The following describes two proteins that form a bound complex.

Sequence of the first protein:
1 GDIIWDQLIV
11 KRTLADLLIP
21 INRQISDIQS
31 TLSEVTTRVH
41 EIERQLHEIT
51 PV

Interface contacts:
Residue R57 in the second protein interacts with residue E48 in the first protein (closest heavy-atom distance 4.5 Å).
Residue K11 in the second protein interacts with residue T13 in the first protein (closest heavy-atom distance 4.5 Å).
Residue V10 in the second protein is in contact with residue V10 in the first protein (closest heavy-atom distance 4.3 Å).
Residue N22 in the second protein interacts with residue Q24 in the first protein (closest heavy-atom distance 4.8 Å).
Residue I25 in the second protein contacts residue I21 in the first protein (closest heavy-atom distance 4.0 Å).
Residue L14 in the second protein interacts with residue V10 in the first protein (closest heavy-atom distance 4.1 Å).
Residue L46 in the second protein is in contact with residue Q45 in the first protein (closest heavy-atom distance 4.0 Å).
Residue I3 in the second protein is in contact with residue I9 in the first protein (closest heavy-atom distance 4.4 Å).
Residue I25 in the second protein interacts with residue I25 in the first protein (closest heavy-atom distance 4.3 Å).
Residue L46 in the second protein is in contact with residue I42 in the first protein (closest heavy-atom distance 3.7 Å).
Residue V39 in the second protein is in contact with residue V35 in the first protein (closest heavy-atom distance 4.4 Å).
Residue V39 in the second protein contacts residue R38 in the first protein (closest heavy-atom distance 4.0 Å).
Residue I21 in the second protein contacts residue I21 in the first protein (closest heavy-atom distance 3.6 Å).
Residue V39 in the second protein is in contact with residue I42 in the first protein (closest heavy-atom distance 3.9 Å).
Residue L18 in the second protein contacts residue L17 in the first protein (closest heavy-atom distance 3.8 Å).
Residue E43 in the second protein contacts residue I42 in the first protein (closest heavy-atom distance 3.8 Å).
Residue L14 in the second protein contacts residue L17 in the first protein (closest heavy-atom distance 3.5 Å).
Residue L18 in the second protein is in contact with residue L18 in the first protein (closest heavy-atom distance 4.0 Å).
Residue L46 in the second protein contacts residue I49 in the first protein (closest heavy-atom distance 4.0 Å).
Residue L32 in the second protein is in contact with residue V35 in the first protein (closest heavy-atom distance 4.2 Å).
Residue L32 in the second protein contacts residue L32 in the first protein (closest heavy-atom distance 4.0 Å).
Residue T36 in the second protein interacts with residue R38 in the first protein (closest heavy-atom distance 4.0 Å).
Residue L14 in the second protein contacts residue T13 in the first protein (closest heavy-atom distance 3.4 Å).
Residue A15 in the second protein contacts residue L17 in the first protein (closest heavy-atom distance 3.8 Å).
Residue R57 in the second protein interacts with residue I49 in the first protein (closest heavy-atom distance 3.6 Å).
Residue L32 in the second protein interacts with residue I28 in the first protein (closest heavy-atom distance 3.9 Å).
Residue L32 in the second protein is in contact with residue T31 in the first protein (closest heavy-atom distance 3.7 Å).
Residue V39 in the second protein contacts residue V39 in the first protein (closest heavy-atom distance 3.4 Å).
Residue I28 in the second protein contacts residue I28 in the first protein (closest heavy-atom distance 3.7 Å).
Residue L53 in the second protein interacts with residue I49 in the first protein (closest heavy-atom distance 4.2 Å).
Residue I3 in the second protein interacts with residue W5 in the first protein (closest heavy-atom distance 3.9 Å).
Residue I25 in the second protein contacts residue I28 in the first protein (closest heavy-atom distance 4.0 Å).
Residue L46 in the second protein contacts residue L46 in the first protein (closest heavy-atom distance 4.2 Å).
Residue H40 in the second protein is in contact with residue R38 in the first protein (closest heavy-atom distance 4.1 Å).
Residue Q7 in the second protein contacts residue I9 in the first protein (closest heavy-atom distance 3.8 Å).
Residue Q29 in the second protein contacts residue I28 in the first protein (closest heavy-atom distance 4.0 Å).
Residue V10 in the second protein interacts with residue T13 in the first protein (closest heavy-atom distance 3.4 Å).
Residue L18 in the second protein contacts residue L14 in the first protein (closest heavy-atom distance 4.0 Å).
Residue I42 in the second protein interacts with residue I42 in the first protein (closest heavy-atom distance 3.7 Å).
Residue L14 in the second protein is in contact with residue L14 in the first protein (closest heavy-atom distance 3.9 Å).
Residue R57 in the second protein interacts with residue P51 in the first protein (closest heavy-atom distance 4.6 Å).
Residue N22 in the second protein is in contact with residue I21 in the first protein (closest heavy-atom distance 3.5 Å).
Residue T36 in the second protein is in contact with residue V35 in the first protein (closest heavy-atom distance 3.3 Å).
Residue E43 in the second protein interacts with residue R38 in the first protein (closest heavy-atom distance 3.6 Å).
Residue R57 in the second protein interacts with residue V52 in the first protein (closest heavy-atom distance 4.8 Å).
Residue T36 in the second protein interacts with residue T31 in the first protein (closest heavy-atom distance 4.6 Å).
Residue T50 in the second protein is in contact with residue Q45 in the first protein (closest heavy-atom distance 4.3 Å).
Residue K11 in the second protein is in contact with residue L17 in the first protein (closest heavy-atom distance 3.6 Å).
Residue I25 in the second protein contacts residue Q24 in the first protein (closest heavy-atom distance 3.8 Å).
Residue Q7 in the second protein interacts with residue T13 in the first protein (closest heavy-atom distance 4.0 Å).
Residue T50 in the second protein interacts with residue I49 in the first protein (closest heavy-atom distance 3.7 Å).
Residue Q29 in the second protein is in contact with residue Q24 in the first protein (closest heavy-atom distance 3.8 Å).
Residue V35 in the second protein contacts residue V35 in the first protein (closest heavy-atom distance 4.3 Å).

Sequence of the second protein:
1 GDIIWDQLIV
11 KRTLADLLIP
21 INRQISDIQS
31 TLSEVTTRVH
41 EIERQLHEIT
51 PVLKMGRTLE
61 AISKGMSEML